Sequence of chain A:
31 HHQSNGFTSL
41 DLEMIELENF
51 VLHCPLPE

Residue-level contacts at the interface:
Residue L378 in chain B interacts with residue V51 in chain A (closest heavy-atom distance 3.3 Å).
Residue M353 in chain B interacts with residue C54 in chain A (closest heavy-atom distance 3.3 Å).
Residue W323 in chain B is in contact with residue M44 in chain A (closest heavy-atom distance 3.6 Å).
Residue Q247 in chain B is in contact with residue F37 in chain A (closest heavy-atom distance 3.2 Å).
Residue L378 in chain B interacts with residue L52 in chain A (closest heavy-atom distance 3.8 Å).
Residue I313 in chain B interacts with residue D41 in chain A (closest heavy-atom distance 3.7 Å).
Residue K248 in chain B contacts residue G36 in chain A (closest heavy-atom distance 3.6 Å).
Residue L392 in chain B contacts residue P57 in chain A (closest heavy-atom distance 3.8 Å).
Residue H315 in chain B is in contact with residue M44 in chain A (closest heavy-atom distance 3.6 Å).
Residue S311 in chain B is in contact with residue G36 in chain A (closest heavy-atom distance 3.2 Å).
Residue H315 in chain B interacts with residue D41 in chain A (closest heavy-atom distance 3.1 Å).
Residue Q356 in chain B is in contact with residue P55 in chain A (closest heavy-atom distance 3.2 Å).
Residue S309 in chain B is in contact with residue D41 in chain A (closest heavy-atom distance 3.0 Å).
Residue L164 in chain B is in contact with residue F37 in chain A (closest heavy-atom distance 3.5 Å).
Residue R367 in chain B contacts residue E46 in chain A (closest heavy-atom distance 2.8 Å).
Residue W383 in chain B interacts with residue C54 in chain A (closest heavy-atom distance 3.1 Å).
Residue L164 in chain B interacts with residue G36 in chain A (closest heavy-atom distance 3.6 Å).
Residue L374 in chain B interacts with residue V51 in chain A (closest heavy-atom distance 4.0 Å).
Residue W323 in chain B interacts with residue E43 in chain A (closest heavy-atom distance 3.4 Å).
Residue M353 in chain B contacts residue V51 in chain A (closest heavy-atom distance 3.9 Å).
Residue W323 in chain B contacts residue L47 in chain A (closest heavy-atom distance 3.6 Å).
Residue Y319 in chain B contacts residue E48 in chain A (closest heavy-atom distance 2.7 Å).
Residue Q247 in chain B interacts with residue G36 in chain A (closest heavy-atom distance 3.5 Å).
Residue Y319 in chain B interacts with residue M44 in chain A (closest heavy-atom distance 4.0 Å).
Residue V369 in chain B contacts residue V51 in chain A (closest heavy-atom distance 4.0 Å).
Residue L392 in chain B is in contact with residue L56 in chain A (closest heavy-atom distance 4.0 Å).
Residue Y373 in chain B is in contact with residue L47 in chain A (closest heavy-atom distance 3.8 Å).
Residue W383 in chain B contacts residue P57 in chain A (closest heavy-atom distance 3.7 Å).
Residue L320 in chain B contacts residue M44 in chain A (closest heavy-atom distance 3.8 Å).
Residue K471 in chain B interacts with residue E43 in chain A (closest heavy-atom distance 3.1 Å).
Residue R367 in chain B contacts residue L47 in chain A (closest heavy-atom distance 3.3 Å).
Residue P382 in chain B contacts residue L56 in chain A (closest heavy-atom distance 3.7 Å).
Residue S311 in chain B is in contact with residue D41 in chain A (closest heavy-atom distance 2.7 Å).
Residue R367 in chain B contacts residue F50 in chain A (closest heavy-atom distance 3.4 Å).
Residue Q247 in chain B interacts with residue T38 in chain A (closest heavy-atom distance 3.8 Å).
Residue Q356 in chain B is in contact with residue P57 in chain A (closest heavy-atom distance 4.0 Å).
Residue R168 in chain B interacts with residue I45 in chain A (closest heavy-atom distance 3.8 Å).
Residue Y250 in chain B interacts with residue G36 in chain A (closest heavy-atom distance 3.8 Å).
Residue W323 in chain B is in contact with residue L40 in chain A (closest heavy-atom distance 3.6 Å).
Residue K248 in chain B interacts with residue N35 in chain A (closest heavy-atom distance 2.6 Å).
Residue Q247 in chain B interacts with residue N35 in chain A (closest heavy-atom distance 3.8 Å).
Residue N460 in chain B is in contact with residue L47 in chain A (closest heavy-atom distance 3.7 Å).
Residue E167 in chain B interacts with residue Q33 in chain A (closest heavy-atom distance 3.3 Å).
Residue S188 in chain B interacts with residue Q33 in chain A (closest heavy-atom distance 3.5 Å).
Residue Y160 in chain B is in contact with residue F37 in chain A (closest heavy-atom distance 4.0 Å).
Residue P459 in chain B interacts with residue L47 in chain A (closest heavy-atom distance 4.0 Å).
Residue W383 in chain B is in contact with residue L56 in chain A (closest heavy-atom distance 3.5 Å).
Residue Y373 in chain B is in contact with residue E48 in chain A (closest heavy-atom distance 3.5 Å).
Residue W383 in chain B is in contact with residue P55 in chain A (closest heavy-atom distance 3.3 Å).
Residue Q356 in chain B contacts residue C54 in chain A (closest heavy-atom distance 4.0 Å).
Residue E167 in chain B contacts residue F37 in chain A (closest heavy-atom distance 3.7 Å).
Residue V369 in chain B is in contact with residue L47 in chain A (closest heavy-atom distance 4.1 Å).
Residue D170 in chain B contacts residue N49 in chain A (closest heavy-atom distance 3.8 Å).
Residue D170 in chain B is in contact with residue H53 in chain A (closest heavy-atom distance 3.0 Å).
Residue R168 in chain B contacts residue N49 in chain A (closest heavy-atom distance 2.8 Å).
Residue R395 in chain B contacts residue P57 in chain A (closest heavy-atom distance 3.5 Å).
Residue M353 in chain B interacts with residue F50 in chain A (closest heavy-atom distance 3.7 Å).
Residue Y160 in chain B contacts residue I45 in chain A (closest heavy-atom distance 3.7 Å).
Residue K248 in chain B interacts with residue H32 in chain A (closest heavy-atom distance 3.4 Å).
Residue R168 in chain B contacts residue E48 in chain A (closest heavy-atom distance 2.8 Å).

The following describes two proteins that form a bound complex.

Sequence of chain B:
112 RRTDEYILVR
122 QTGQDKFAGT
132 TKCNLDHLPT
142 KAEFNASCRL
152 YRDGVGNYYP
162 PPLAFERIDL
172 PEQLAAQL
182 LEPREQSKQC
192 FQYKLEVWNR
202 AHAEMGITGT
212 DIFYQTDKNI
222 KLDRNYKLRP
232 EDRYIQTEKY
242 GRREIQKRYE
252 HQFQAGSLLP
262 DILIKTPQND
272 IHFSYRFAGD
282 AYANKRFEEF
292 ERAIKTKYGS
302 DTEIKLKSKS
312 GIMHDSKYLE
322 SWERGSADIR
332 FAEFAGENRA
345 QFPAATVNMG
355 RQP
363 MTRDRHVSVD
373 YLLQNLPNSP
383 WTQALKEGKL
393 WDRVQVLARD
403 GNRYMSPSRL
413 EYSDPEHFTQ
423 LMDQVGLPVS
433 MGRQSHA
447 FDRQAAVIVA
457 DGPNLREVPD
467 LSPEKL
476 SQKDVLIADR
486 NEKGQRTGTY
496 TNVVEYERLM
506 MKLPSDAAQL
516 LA